Contacts between the two chains:
Residue N19 in protein 2 contacts residue L22 in protein 1 (closest heavy-atom distance 3.4 Å).
Residue E40 in protein 2 is in contact with residue A36 in protein 1 (closest heavy-atom distance 4.8 Å).
Residue S26 in protein 2 contacts residue L29 in protein 1 (closest heavy-atom distance 3.6 Å).
Residue L15 in protein 2 contacts residue I12 in protein 1 (closest heavy-atom distance 3.5 Å).
Residue T23 in protein 2 is in contact with residue L22 in protein 1 (closest heavy-atom distance 3.8 Å).
Residue V4 in protein 2 contacts residue I5 in protein 1 (closest heavy-atom distance 3.7 Å).
Residue S26 in protein 2 contacts residue L22 in protein 1 (closest heavy-atom distance 3.9 Å).
Residue K39 in protein 2 contacts residue E40 in protein 1 (closest heavy-atom distance 2.6 Å).
Residue I12 in protein 2 interacts with residue L15 in protein 1 (closest heavy-atom distance 3.5 Å).
Residue T18 in protein 2 interacts with residue N19 in protein 1 (closest heavy-atom distance 4.6 Å).
Residue Q25 in protein 2 interacts with residue S26 in protein 1 (closest heavy-atom distance 3.5 Å).
Residue Y82 in protein 2 contacts residue Y82 in protein 1 (closest heavy-atom distance 3.5 Å).
Residue L15 in protein 2 contacts residue L15 in protein 1 (closest heavy-atom distance 3.2 Å).
Residue L29 in protein 2 interacts with residue L30 in protein 1 (closest heavy-atom distance 4.6 Å).
Residue L22 in protein 2 interacts with residue L22 in protein 1 (closest heavy-atom distance 3.7 Å).
Residue L15 in protein 2 contacts residue N19 in protein 1 (closest heavy-atom distance 4.1 Å).
Residue I12 in protein 2 is in contact with residue Q11 in protein 1 (closest heavy-atom distance 4.3 Å).
Residue Q25 in protein 2 contacts residue L29 in protein 1 (closest heavy-atom distance 4.8 Å).
Residue L29 in protein 2 contacts residue L29 in protein 1 (closest heavy-atom distance 3.3 Å).
Residue L43 in protein 2 contacts residue L43 in protein 1 (closest heavy-atom distance 3.2 Å).
Residue L47 in protein 2 contacts residue L47 in protein 1 (closest heavy-atom distance 3.6 Å).
Residue M89 in protein 2 contacts residue M89 in protein 1 (closest heavy-atom distance 3.9 Å).
Residue E40 in protein 2 contacts residue K39 in protein 1 (closest heavy-atom distance 3.9 Å).
Residue L30 in protein 2 interacts with residue L29 in protein 1 (closest heavy-atom distance 4.5 Å).
Residue I5 in protein 2 is in contact with residue L8 in protein 1 (closest heavy-atom distance 4.3 Å).
Residue Q11 in protein 2 is in contact with residue I12 in protein 1 (closest heavy-atom distance 4.0 Å).
Residue L8 in protein 2 is in contact with residue I5 in protein 1 (closest heavy-atom distance 3.5 Å).
Residue N19 in protein 2 interacts with residue T18 in protein 1 (closest heavy-atom distance 3.1 Å).
Residue T16 in protein 2 interacts with residue L15 in protein 1 (closest heavy-atom distance 3.9 Å).
Residue A36 in protein 2 is in contact with residue A36 in protein 1 (closest heavy-atom distance 3.8 Å).
Residue L44 in protein 2 contacts residue L43 in protein 1 (closest heavy-atom distance 4.9 Å).
Residue L22 in protein 2 interacts with residue N19 in protein 1 (closest heavy-atom distance 3.1 Å).
Residue S26 in protein 2 is in contact with residue Q25 in protein 1 (closest heavy-atom distance 4.0 Å).
Residue S26 in protein 2 is in contact with residue S26 in protein 1 (closest heavy-atom distance 4.2 Å).
Residue I12 in protein 2 contacts residue L8 in protein 1 (closest heavy-atom distance 4.2 Å).
Residue Y75 in protein 2 interacts with residue Y75 in protein 1 (closest heavy-atom distance 3.6 Å).
Residue I12 in protein 2 interacts with residue I12 in protein 1 (closest heavy-atom distance 3.1 Å).
Residue L33 in protein 2 interacts with residue L29 in protein 1 (closest heavy-atom distance 4.6 Å).
Residue L33 in protein 2 is in contact with residue K32 in protein 1 (closest heavy-atom distance 3.5 Å).
Residue N19 in protein 2 interacts with residue L15 in protein 1 (closest heavy-atom distance 3.8 Å).
Residue K32 in protein 2 contacts residue L33 in protein 1 (closest heavy-atom distance 4.8 Å).
Residue L29 in protein 2 contacts residue S26 in protein 1 (closest heavy-atom distance 4.4 Å).
Residue L47 in protein 2 contacts residue L43 in protein 1 (closest heavy-atom distance 3.9 Å).
Residue H9 in protein 2 interacts with residue L8 in protein 1 (closest heavy-atom distance 4.3 Å).
Residue L8 in protein 2 contacts residue L8 in protein 1 (closest heavy-atom distance 3.1 Å).
Residue L8 in protein 2 contacts residue I12 in protein 1 (closest heavy-atom distance 4.1 Å).
Residue F61 in protein 2 contacts residue F61 in protein 1 (closest heavy-atom distance 3.8 Å).
Residue L43 in protein 2 interacts with residue L47 in protein 1 (closest heavy-atom distance 4.7 Å).
Residue L15 in protein 2 is in contact with residue T16 in protein 1 (closest heavy-atom distance 3.7 Å).
Residue N19 in protein 2 contacts residue N19 in protein 1 (closest heavy-atom distance 3.4 Å).
Residue L22 in protein 2 is in contact with residue T23 in protein 1 (closest heavy-atom distance 3.8 Å).

Sequence of protein 2:
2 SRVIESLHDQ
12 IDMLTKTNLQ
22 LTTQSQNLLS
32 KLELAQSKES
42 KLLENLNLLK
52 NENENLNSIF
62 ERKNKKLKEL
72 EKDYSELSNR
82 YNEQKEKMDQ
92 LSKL

Sequence of protein 1:
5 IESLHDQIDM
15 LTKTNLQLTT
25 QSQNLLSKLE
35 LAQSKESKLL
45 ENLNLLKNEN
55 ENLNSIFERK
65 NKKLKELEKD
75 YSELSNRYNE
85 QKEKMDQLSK

The following describes two proteins that form a bound complex.